Sequence of the first protein:
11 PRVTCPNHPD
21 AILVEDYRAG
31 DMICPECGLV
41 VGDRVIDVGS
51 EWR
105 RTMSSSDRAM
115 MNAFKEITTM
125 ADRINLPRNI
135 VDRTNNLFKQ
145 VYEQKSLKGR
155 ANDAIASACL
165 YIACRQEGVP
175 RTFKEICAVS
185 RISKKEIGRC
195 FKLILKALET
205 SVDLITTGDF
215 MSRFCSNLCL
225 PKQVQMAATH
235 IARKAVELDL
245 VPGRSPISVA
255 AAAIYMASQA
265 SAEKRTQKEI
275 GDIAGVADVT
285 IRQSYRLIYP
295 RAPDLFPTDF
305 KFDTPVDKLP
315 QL

Interface contacts:
Residue N17 in the first protein is in contact with residue G94 in the second protein (closest heavy-atom distance 4.5 Å).
Residue N17 in the first protein interacts with residue K205 in the second protein (closest heavy-atom distance 4.9 Å).
Residue N17 in the first protein is in contact with residue M93 in the second protein (closest heavy-atom distance 4.2 Å).

Sequence of the second protein:
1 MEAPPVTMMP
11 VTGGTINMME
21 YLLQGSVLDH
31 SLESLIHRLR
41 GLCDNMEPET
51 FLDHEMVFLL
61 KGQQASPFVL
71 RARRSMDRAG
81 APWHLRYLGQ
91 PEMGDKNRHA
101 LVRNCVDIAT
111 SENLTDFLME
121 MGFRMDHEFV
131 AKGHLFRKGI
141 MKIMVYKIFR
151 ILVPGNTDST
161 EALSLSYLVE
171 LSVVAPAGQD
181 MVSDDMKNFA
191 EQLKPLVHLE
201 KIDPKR

These two protein chains interact to form a complex.